Residue-level contacts at the interface:
Residue S1121 in protein 1 contacts residue V813 in protein 2 (closest heavy-atom distance 4.9 Å).
Residue S1116 in protein 1 interacts with residue I794 in protein 2 (closest heavy-atom distance 4.7 Å).
Residue K1123 in protein 1 interacts with residue G806 in protein 2 (closest heavy-atom distance 4.6 Å).
Residue L1120 in protein 1 is in contact with residue V813 in protein 2 (closest heavy-atom distance 4.8 Å).
Residue K1123 in protein 1 interacts with residue N809 in protein 2 (closest heavy-atom distance 4.2 Å).
Residue L1120 in protein 1 contacts residue N809 in protein 2 (closest heavy-atom distance 4.6 Å).
Residue S1116 in protein 1 interacts with residue T795 in protein 2 (closest heavy-atom distance 4.2 Å).
Residue S1124 in protein 1 is in contact with residue A810 in protein 2 (closest heavy-atom distance 4.5 Å).
Residue S1116 in protein 1 is in contact with residue G798 in protein 2 (closest heavy-atom distance 4.4 Å).

This data describes a binding interaction between two proteins.

Sequence of protein 1:
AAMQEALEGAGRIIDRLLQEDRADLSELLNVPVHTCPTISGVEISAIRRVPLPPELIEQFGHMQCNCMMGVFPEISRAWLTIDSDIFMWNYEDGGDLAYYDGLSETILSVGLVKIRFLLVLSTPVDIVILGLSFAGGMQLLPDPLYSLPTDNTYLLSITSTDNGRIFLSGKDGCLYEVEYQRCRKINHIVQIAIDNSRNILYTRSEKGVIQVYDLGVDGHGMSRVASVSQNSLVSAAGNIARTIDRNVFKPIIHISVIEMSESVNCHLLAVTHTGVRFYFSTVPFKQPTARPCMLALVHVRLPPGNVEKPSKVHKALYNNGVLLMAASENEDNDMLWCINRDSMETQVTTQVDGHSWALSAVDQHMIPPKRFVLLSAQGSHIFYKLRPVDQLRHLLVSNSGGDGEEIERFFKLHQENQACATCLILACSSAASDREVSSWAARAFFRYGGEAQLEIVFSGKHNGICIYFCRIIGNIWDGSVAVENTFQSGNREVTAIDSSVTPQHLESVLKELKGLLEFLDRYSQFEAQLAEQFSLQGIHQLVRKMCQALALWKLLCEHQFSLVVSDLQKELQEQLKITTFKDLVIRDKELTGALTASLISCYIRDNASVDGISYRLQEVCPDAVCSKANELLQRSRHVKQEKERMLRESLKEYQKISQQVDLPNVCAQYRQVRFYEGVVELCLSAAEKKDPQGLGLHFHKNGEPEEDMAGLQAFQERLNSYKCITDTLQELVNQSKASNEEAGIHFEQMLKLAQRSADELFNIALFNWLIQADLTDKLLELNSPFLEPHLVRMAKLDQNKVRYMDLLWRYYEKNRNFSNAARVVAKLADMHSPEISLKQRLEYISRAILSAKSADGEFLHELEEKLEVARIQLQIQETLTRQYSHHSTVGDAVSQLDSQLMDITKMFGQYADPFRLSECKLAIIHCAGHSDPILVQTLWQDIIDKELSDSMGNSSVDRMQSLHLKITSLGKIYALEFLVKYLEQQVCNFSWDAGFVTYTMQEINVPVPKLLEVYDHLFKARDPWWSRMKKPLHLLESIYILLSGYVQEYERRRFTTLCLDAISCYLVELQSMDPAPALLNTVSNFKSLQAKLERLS

Sequence of protein 2:
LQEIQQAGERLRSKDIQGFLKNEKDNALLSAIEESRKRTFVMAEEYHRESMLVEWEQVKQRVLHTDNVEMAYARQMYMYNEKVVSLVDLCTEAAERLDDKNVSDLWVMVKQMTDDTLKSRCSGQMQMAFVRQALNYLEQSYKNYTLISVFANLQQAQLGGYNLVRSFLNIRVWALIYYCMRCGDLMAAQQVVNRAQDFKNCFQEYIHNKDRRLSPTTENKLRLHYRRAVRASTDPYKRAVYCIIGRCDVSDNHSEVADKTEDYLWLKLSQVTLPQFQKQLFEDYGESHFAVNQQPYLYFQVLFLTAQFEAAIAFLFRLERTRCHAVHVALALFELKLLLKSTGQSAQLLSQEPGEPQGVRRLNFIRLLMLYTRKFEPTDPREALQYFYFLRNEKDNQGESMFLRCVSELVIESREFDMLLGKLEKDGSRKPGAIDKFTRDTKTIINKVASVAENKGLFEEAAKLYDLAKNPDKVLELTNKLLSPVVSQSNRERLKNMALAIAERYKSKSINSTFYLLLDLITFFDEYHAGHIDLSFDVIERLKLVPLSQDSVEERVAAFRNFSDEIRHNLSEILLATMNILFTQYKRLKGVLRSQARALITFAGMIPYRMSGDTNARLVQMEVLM